Residue-level contacts at the interface:
Residue E109 in chain B contacts residue I11 in chain A (closest heavy-atom distance 2.9 Å).
Residue P107 in chain B contacts residue P14 in chain A (closest heavy-atom distance 3.7 Å).
Residue E109 in chain B interacts with residue V12 in chain A (closest heavy-atom distance 4.4 Å).
Residue N110 in chain B is in contact with residue Q8 in chain A (closest heavy-atom distance 3.8 Å).
Residue S132 in chain B contacts residue V10 in chain A (closest heavy-atom distance 4.2 Å).
Residue P107 in chain B contacts residue W15 in chain A (closest heavy-atom distance 3.6 Å).
Residue L106 in chain B is in contact with residue W15 in chain A (closest heavy-atom distance 4.2 Å).
Residue N110 in chain B contacts residue V10 in chain A (closest heavy-atom distance 3.3 Å).
Residue P107 in chain B contacts residue V12 in chain A (closest heavy-atom distance 3.5 Å).
Residue I108 in chain B is in contact with residue I11 in chain A (closest heavy-atom distance 3.8 Å).
Residue N110 in chain B contacts residue T9 in chain A (closest heavy-atom distance 2.9 Å).
Residue E109 in chain B contacts residue P14 in chain A (closest heavy-atom distance 4.0 Å).
Residue P107 in chain B interacts with residue I11 in chain A (closest heavy-atom distance 4.7 Å).
Residue E109 in chain B is in contact with residue G13 in chain A (closest heavy-atom distance 3.9 Å).
Residue L131 in chain B interacts with residue V12 in chain A (closest heavy-atom distance 4.0 Å).
Residue K87 in chain B is in contact with residue K18 in chain A (closest heavy-atom distance 4.8 Å).
Residue I108 in chain B is in contact with residue G13 in chain A (closest heavy-atom distance 4.1 Å).
Residue N105 in chain B contacts residue W15 in chain A (closest heavy-atom distance 3.1 Å).
Residue L131 in chain B is in contact with residue V10 in chain A (closest heavy-atom distance 4.2 Å).
Residue G111 in chain B interacts with residue V10 in chain A (closest heavy-atom distance 4.6 Å).
Residue N110 in chain B is in contact with residue I11 in chain A (closest heavy-atom distance 2.9 Å).
Residue L133 in chain B contacts residue Q8 in chain A (closest heavy-atom distance 3.5 Å).
Residue I108 in chain B is in contact with residue V12 in chain A (closest heavy-atom distance 4.5 Å).
Residue L106 in chain B contacts residue V12 in chain A (closest heavy-atom distance 4.1 Å).
Residue L133 in chain B contacts residue V10 in chain A (closest heavy-atom distance 3.9 Å).
Residue L133 in chain B is in contact with residue T9 in chain A (closest heavy-atom distance 3.9 Å).
Residue P107 in chain B is in contact with residue G13 in chain A (closest heavy-atom distance 2.8 Å).

Sequence of chain A:
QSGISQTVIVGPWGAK

This data describes a binding interaction between two proteins.

Sequence of chain B:
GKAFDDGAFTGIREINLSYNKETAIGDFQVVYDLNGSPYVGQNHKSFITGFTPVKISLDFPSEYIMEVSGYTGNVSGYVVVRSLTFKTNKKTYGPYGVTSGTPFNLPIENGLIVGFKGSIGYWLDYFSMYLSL